Residue-level contacts at the interface:
Residue N478 in protein 2 interacts with residue R525 in protein 1 (closest heavy-atom distance 4.2 Å).
Residue A332 in protein 2 interacts with residue E543 in protein 1 (closest heavy-atom distance 3.5 Å).
Residue K308 in protein 2 contacts residue Y524 in protein 1 (closest heavy-atom distance 3.6 Å).
Residue Y345 in protein 2 contacts residue F540 in protein 1 (closest heavy-atom distance 3.2 Å).
Residue F313 in protein 2 interacts with residue L529 in protein 1 (closest heavy-atom distance 3.5 Å).
Residue K308 in protein 2 is in contact with residue M519 in protein 1 (closest heavy-atom distance 2.9 Å).
Residue L341 in protein 2 interacts with residue F540 in protein 1 (closest heavy-atom distance 3.5 Å).
Residue K348 in protein 2 contacts residue I536 in protein 1 (closest heavy-atom distance 3.2 Å).
Residue N478 in protein 2 is in contact with residue E517 in protein 1 (closest heavy-atom distance 3.2 Å).
Residue T314 in protein 2 is in contact with residue I532 in protein 1 (closest heavy-atom distance 3.8 Å).
Residue D310 in protein 2 interacts with residue I532 in protein 1 (closest heavy-atom distance 4.0 Å).
Residue H325 in protein 2 contacts residue F540 in protein 1 (closest heavy-atom distance 3.4 Å).
Residue Y317 in protein 2 interacts with residue I533 in protein 1 (closest heavy-atom distance 3.9 Å).
Residue F304 in protein 2 is in contact with residue R525 in protein 1 (closest heavy-atom distance 3.1 Å).
Residue D310 in protein 2 contacts residue N523 in protein 1 (closest heavy-atom distance 2.9 Å).
Residue N478 in protein 2 is in contact with residue V520 in protein 1 (closest heavy-atom distance 3.5 Å).
Residue R318 in protein 2 interacts with residue D537 in protein 1 (closest heavy-atom distance 2.5 Å).
Residue E306 in protein 2 is in contact with residue R525 in protein 1 (closest heavy-atom distance 3.6 Å).
Residue N478 in protein 2 contacts residue K521 in protein 1 (closest heavy-atom distance 3.5 Å).
Residue T314 in protein 2 interacts with residue I536 in protein 1 (closest heavy-atom distance 3.5 Å).
Residue N305 in protein 2 contacts residue R525 in protein 1 (closest heavy-atom distance 3.3 Å).
Residue P480 in protein 2 contacts residue N526 in protein 1 (closest heavy-atom distance 3.4 Å).
Residue L360 in protein 2 is in contact with residue L544 in protein 1 (closest heavy-atom distance 3.7 Å).
Residue R318 in protein 2 contacts residue I536 in protein 1 (closest heavy-atom distance 3.6 Å).
Residue K348 in protein 2 contacts residue D537 in protein 1 (closest heavy-atom distance 2.4 Å).
Residue P480 in protein 2 interacts with residue R525 in protein 1 (closest heavy-atom distance 3.6 Å).
Residue Y344 in protein 2 is in contact with residue F540 in protein 1 (closest heavy-atom distance 3.6 Å).
Residue S347 in protein 2 contacts residue D530 in protein 1 (closest heavy-atom distance 3.1 Å).
Residue K348 in protein 2 interacts with residue I533 in protein 1 (closest heavy-atom distance 3.5 Å).
Residue Y345 in protein 2 is in contact with residue L542 in protein 1 (closest heavy-atom distance 3.2 Å).
Residue Y344 in protein 2 interacts with residue I536 in protein 1 (closest heavy-atom distance 3.9 Å).
Residue K353 in protein 2 interacts with residue L544 in protein 1 (closest heavy-atom distance 3.5 Å).
Residue F313 in protein 2 contacts residue Y524 in protein 1 (closest heavy-atom distance 3.4 Å).
Residue S347 in protein 2 interacts with residue I533 in protein 1 (closest heavy-atom distance 3.5 Å).
Residue Y317 in protein 2 interacts with residue I536 in protein 1 (closest heavy-atom distance 4.0 Å).
Residue L357 in protein 2 contacts residue L544 in protein 1 (closest heavy-atom distance 3.7 Å).
Residue H325 in protein 2 is in contact with residue D541 in protein 1 (closest heavy-atom distance 3.2 Å).
Residue K308 in protein 2 is in contact with residue V520 in protein 1 (closest heavy-atom distance 3.4 Å).
Residue F304 in protein 2 is in contact with residue L529 in protein 1 (closest heavy-atom distance 4.2 Å).
Residue K308 in protein 2 is in contact with residue L516 in protein 1 (closest heavy-atom distance 3.7 Å).
Residue K348 in protein 2 is in contact with residue S534 in protein 1 (closest heavy-atom distance 2.4 Å).
Residue S307 in protein 2 contacts residue Y524 in protein 1 (closest heavy-atom distance 2.3 Å).
Residue E322 in protein 2 is in contact with residue F538 in protein 1 (closest heavy-atom distance 4.0 Å).
Residue R318 in protein 2 is in contact with residue F538 in protein 1 (closest heavy-atom distance 3.2 Å).
Residue D309 in protein 2 is in contact with residue Y524 in protein 1 (closest heavy-atom distance 3.1 Å).
Residue L321 in protein 2 interacts with residue F540 in protein 1 (closest heavy-atom distance 3.9 Å).
Residue D310 in protein 2 contacts residue Y524 in protein 1 (closest heavy-atom distance 3.2 Å).
Residue Y344 in protein 2 interacts with residue F538 in protein 1 (closest heavy-atom distance 3.4 Å).
Residue K333 in protein 2 interacts with residue E543 in protein 1 (closest heavy-atom distance 3.3 Å).
Residue S307 in protein 2 interacts with residue V520 in protein 1 (closest heavy-atom distance 3.2 Å).
Residue H325 in protein 2 interacts with residue D539 in protein 1 (closest heavy-atom distance 3.6 Å).
Residue K356 in protein 2 contacts residue L544 in protein 1 (closest heavy-atom distance 3.4 Å).
Residue Y479 in protein 2 contacts residue R525 in protein 1 (closest heavy-atom distance 3.3 Å).
Residue H325 in protein 2 interacts with residue F538 in protein 1 (closest heavy-atom distance 3.2 Å).
Residue S347 in protein 2 is in contact with residue S534 in protein 1 (closest heavy-atom distance 4.3 Å).
Residue Y344 in protein 2 is in contact with residue I533 in protein 1 (closest heavy-atom distance 3.6 Å).
Residue L341 in protein 2 interacts with residue L542 in protein 1 (closest heavy-atom distance 3.6 Å).
Residue S307 in protein 2 interacts with residue R525 in protein 1 (closest heavy-atom distance 3.7 Å).
Residue D310 in protein 2 is in contact with residue S522 in protein 1 (closest heavy-atom distance 2.8 Å).
Residue K353 in protein 2 contacts residue L542 in protein 1 (closest heavy-atom distance 3.6 Å).

Sequence of protein 1:
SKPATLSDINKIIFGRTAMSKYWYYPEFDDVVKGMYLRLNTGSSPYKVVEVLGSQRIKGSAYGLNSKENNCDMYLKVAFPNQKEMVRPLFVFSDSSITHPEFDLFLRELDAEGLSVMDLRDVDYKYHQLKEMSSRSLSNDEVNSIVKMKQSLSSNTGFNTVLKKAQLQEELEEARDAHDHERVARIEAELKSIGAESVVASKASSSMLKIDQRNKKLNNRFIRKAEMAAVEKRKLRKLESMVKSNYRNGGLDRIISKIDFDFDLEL

Sequence of protein 2:
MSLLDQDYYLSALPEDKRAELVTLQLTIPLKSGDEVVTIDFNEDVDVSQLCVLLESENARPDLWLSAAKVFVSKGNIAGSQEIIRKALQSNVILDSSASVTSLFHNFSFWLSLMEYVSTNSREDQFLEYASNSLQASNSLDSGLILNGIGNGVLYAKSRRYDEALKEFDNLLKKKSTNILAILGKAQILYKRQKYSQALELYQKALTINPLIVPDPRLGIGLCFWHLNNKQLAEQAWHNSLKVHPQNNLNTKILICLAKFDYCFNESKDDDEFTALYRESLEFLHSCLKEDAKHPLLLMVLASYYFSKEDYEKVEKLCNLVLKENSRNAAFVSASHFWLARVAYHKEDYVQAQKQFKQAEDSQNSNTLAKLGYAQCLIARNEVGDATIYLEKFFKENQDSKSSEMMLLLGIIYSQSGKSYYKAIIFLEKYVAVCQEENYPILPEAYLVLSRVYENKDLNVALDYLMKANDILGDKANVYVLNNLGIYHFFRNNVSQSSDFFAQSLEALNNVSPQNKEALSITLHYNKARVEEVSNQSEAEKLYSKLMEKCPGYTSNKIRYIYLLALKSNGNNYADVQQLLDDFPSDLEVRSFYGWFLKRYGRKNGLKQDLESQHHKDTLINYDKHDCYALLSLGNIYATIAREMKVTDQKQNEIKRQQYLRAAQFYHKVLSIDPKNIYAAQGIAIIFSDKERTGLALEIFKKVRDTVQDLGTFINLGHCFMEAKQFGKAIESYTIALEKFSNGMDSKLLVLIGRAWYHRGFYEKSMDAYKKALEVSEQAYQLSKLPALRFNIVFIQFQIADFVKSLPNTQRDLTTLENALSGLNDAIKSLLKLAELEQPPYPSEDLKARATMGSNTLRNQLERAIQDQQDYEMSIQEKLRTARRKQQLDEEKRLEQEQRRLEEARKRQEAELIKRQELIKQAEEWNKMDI

These two protein chains interact to form a complex.